The following describes two proteins that form a bound complex.

Interface contacts:
Residue E84 in the first protein contacts residue L36 in the second protein (closest heavy-atom distance 4.4 Å).
Residue E84 in the first protein is in contact with residue S34 in the second protein (closest heavy-atom distance 5.0 Å).
Residue R66 in the first protein is in contact with residue L36 in the second protein (closest heavy-atom distance 2.5 Å).
Residue R66 in the first protein contacts residue Y37 in the second protein (closest heavy-atom distance 3.9 Å).
Residue R66 in the first protein interacts with residue L35 in the second protein (closest heavy-atom distance 3.4 Å).
Residue R66 in the first protein contacts residue K38 in the second protein (closest heavy-atom distance 3.6 Å).
Residue R91 in the first protein is in contact with residue L36 in the second protein (closest heavy-atom distance 4.0 Å).
Residue E84 in the first protein is in contact with residue L35 in the second protein (closest heavy-atom distance 3.4 Å).
Residue F65 in the first protein interacts with residue L36 in the second protein (closest heavy-atom distance 4.3 Å).
Residue R63 in the first protein is in contact with residue Y37 in the second protein (closest heavy-atom distance 4.5 Å).
Residue V68 in the first protein contacts residue L35 in the second protein (closest heavy-atom distance 3.8 Å).
Residue F65 in the first protein interacts with residue Y37 in the second protein (closest heavy-atom distance 3.3 Å).
Residue V68 in the first protein contacts residue L36 in the second protein (closest heavy-atom distance 3.7 Å).

Sequence of the second protein:
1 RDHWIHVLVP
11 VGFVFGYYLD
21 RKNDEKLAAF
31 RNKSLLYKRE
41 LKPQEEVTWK

Sequence of the first protein:
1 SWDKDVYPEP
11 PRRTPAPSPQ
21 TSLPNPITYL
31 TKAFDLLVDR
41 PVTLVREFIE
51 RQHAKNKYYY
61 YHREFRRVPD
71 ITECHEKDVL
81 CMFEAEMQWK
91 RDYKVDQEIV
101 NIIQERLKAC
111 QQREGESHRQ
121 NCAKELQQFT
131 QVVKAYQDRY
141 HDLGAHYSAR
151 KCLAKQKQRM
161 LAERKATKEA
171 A